The following describes two proteins that form a bound complex.

Sequence of the first protein:
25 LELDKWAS

Contacts between the two chains:
Residue F93 in the second protein contacts residue E26 in the first protein (closest heavy-atom distance 3.1 Å).
Residue F93 in the second protein contacts residue L25 in the first protein (closest heavy-atom distance 3.8 Å).
Residue H92 in the second protein interacts with residue D28 in the first protein (closest heavy-atom distance 2.5 Å).
Residue H92 in the second protein contacts residue L27 in the first protein (closest heavy-atom distance 3.3 Å).
Residue F93 in the second protein is in contact with residue D28 in the first protein (closest heavy-atom distance 4.1 Å).
Residue F93 in the second protein is in contact with residue L27 in the first protein (closest heavy-atom distance 3.5 Å).
Residue Y94 in the second protein contacts residue K29 in the first protein (closest heavy-atom distance 3.5 Å).
Residue L2 in the second protein is in contact with residue L25 in the first protein (closest heavy-atom distance 4.1 Å).
Residue Y94 in the second protein contacts residue L27 in the first protein (closest heavy-atom distance 3.6 Å).
Residue H92 in the second protein is in contact with residue A31 in the first protein (closest heavy-atom distance 3.6 Å).
Residue A1 in the second protein is in contact with residue L25 in the first protein (closest heavy-atom distance 3.8 Å).
Residue Q27 in the second protein is in contact with residue L25 in the first protein (closest heavy-atom distance 3.0 Å).
Residue Y94 in the second protein is in contact with residue L25 in the first protein (closest heavy-atom distance 4.2 Å).
Residue H92 in the second protein contacts residue E26 in the first protein (closest heavy-atom distance 4.3 Å).
Residue Y94 in the second protein contacts residue E26 in the first protein (closest heavy-atom distance 2.7 Å).
Residue L91 in the second protein contacts residue D28 in the first protein (closest heavy-atom distance 2.9 Å).
Residue H96 in the second protein contacts residue D28 in the first protein (closest heavy-atom distance 2.9 Å).
Residue Y94 in the second protein interacts with residue D28 in the first protein (closest heavy-atom distance 3.5 Å).

Sequence of the second protein:
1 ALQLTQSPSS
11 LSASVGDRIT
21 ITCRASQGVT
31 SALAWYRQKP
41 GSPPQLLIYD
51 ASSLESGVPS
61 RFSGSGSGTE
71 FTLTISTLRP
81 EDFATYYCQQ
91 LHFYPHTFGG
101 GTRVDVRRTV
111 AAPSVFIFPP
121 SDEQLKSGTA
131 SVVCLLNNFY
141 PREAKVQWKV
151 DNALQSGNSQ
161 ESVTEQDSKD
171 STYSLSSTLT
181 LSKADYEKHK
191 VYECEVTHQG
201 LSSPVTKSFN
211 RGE